The following describes two proteins that form a bound complex.

Sequence of chain B:
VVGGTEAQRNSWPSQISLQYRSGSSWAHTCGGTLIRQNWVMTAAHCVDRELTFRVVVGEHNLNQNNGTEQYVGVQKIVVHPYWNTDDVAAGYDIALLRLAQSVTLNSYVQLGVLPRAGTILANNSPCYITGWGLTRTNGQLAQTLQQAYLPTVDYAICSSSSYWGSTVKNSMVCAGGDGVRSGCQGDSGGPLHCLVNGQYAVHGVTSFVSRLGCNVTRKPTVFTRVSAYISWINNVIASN

Sequence of chain A:
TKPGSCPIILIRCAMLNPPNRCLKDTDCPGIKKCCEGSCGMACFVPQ

Contacts between the two chains:
Residue S210 in chain B is in contact with residue R22 in chain A (closest heavy-atom distance 4.2 Å).
Residue D86 in chain B is in contact with residue S48 in chain A (closest heavy-atom distance 2.8 Å).
Residue D48 in chain B interacts with residue P29 in chain A (closest heavy-atom distance 4.2 Å).
Residue G186 in chain B is in contact with residue M25 in chain A (closest heavy-atom distance 4.0 Å).
Residue S188 in chain B is in contact with residue A24 in chain A (closest heavy-atom distance 3.2 Å).
Residue R211 in chain B interacts with residue I21 in chain A (closest heavy-atom distance 4.2 Å).
Residue V209 in chain B is in contact with residue A24 in chain A (closest heavy-atom distance 4.3 Å).
Residue S207 in chain B is in contact with residue R22 in chain A (closest heavy-atom distance 4.5 Å).
Residue Q185 in chain B is in contact with residue L26 in chain A (closest heavy-atom distance 3.2 Å).
Residue Q185 in chain B contacts residue C23 in chain A (closest heavy-atom distance 3.6 Å).
Residue V209 in chain B interacts with residue I21 in chain A (closest heavy-atom distance 3.4 Å).
Residue R49 in chain B contacts residue P29 in chain A (closest heavy-atom distance 3.6 Å).
Residue F208 in chain B is in contact with residue I21 in chain A (closest heavy-atom distance 3.7 Å).
Residue R211 in chain B is in contact with residue I18 in chain A (closest heavy-atom distance 4.1 Å).
Residue V88 in chain B contacts residue C49 in chain A (closest heavy-atom distance 3.8 Å).
Residue D86 in chain B is in contact with residue F54 in chain A (closest heavy-atom distance 4.1 Å).
Residue T85 in chain B interacts with residue R31 in chain A (closest heavy-atom distance 4.2 Å).
Residue D187 in chain B interacts with residue A24 in chain A (closest heavy-atom distance 3.5 Å).
Residue R211 in chain B interacts with residue R22 in chain A (closest heavy-atom distance 4.1 Å).
Residue L212 in chain B is in contact with residue L20 in chain A (closest heavy-atom distance 3.7 Å).
Residue T167 in chain B interacts with residue I21 in chain A (closest heavy-atom distance 3.6 Å).
Residue R49 in chain B interacts with residue M25 in chain A (closest heavy-atom distance 3.6 Å).
Residue V209 in chain B is in contact with residue R22 in chain A (closest heavy-atom distance 2.8 Å).
Residue F208 in chain B contacts residue R22 in chain A (closest heavy-atom distance 3.2 Å).
Residue R211 in chain B contacts residue E46 in chain A (closest heavy-atom distance 3.7 Å).
Residue H45 in chain B is in contact with residue M25 in chain A (closest heavy-atom distance 3.5 Å).
Residue S210 in chain B interacts with residue L20 in chain A (closest heavy-atom distance 2.9 Å).
Residue L134 in chain B contacts residue L26 in chain A (closest heavy-atom distance 4.0 Å).
Residue R211 in chain B contacts residue L20 in chain A (closest heavy-atom distance 2.9 Å).
Residue D86 in chain B contacts residue R31 in chain A (closest heavy-atom distance 2.0 Å).
Residue W164 in chain B is in contact with residue L20 in chain A (closest heavy-atom distance 3.8 Å).
Residue C184 in chain B contacts residue A24 in chain A (closest heavy-atom distance 3.6 Å).
Residue S188 in chain B contacts residue C23 in chain A (closest heavy-atom distance 4.4 Å).
Residue H45 in chain B is in contact with residue A24 in chain A (closest heavy-atom distance 4.2 Å).
Residue R211 in chain B is in contact with residue I19 in chain A (closest heavy-atom distance 3.2 Å).
Residue L141 in chain B is in contact with residue L26 in chain A (closest heavy-atom distance 3.9 Å).
Residue F208 in chain B contacts residue C23 in chain A (closest heavy-atom distance 4.1 Å).
Residue G186 in chain B contacts residue A24 in chain A (closest heavy-atom distance 2.6 Å).
Residue H45 in chain B is in contact with residue C49 in chain A (closest heavy-atom distance 4.0 Å).
Residue F208 in chain B interacts with residue A24 in chain A (closest heavy-atom distance 4.1 Å).
Residue Q185 in chain B is in contact with residue R22 in chain A (closest heavy-atom distance 3.6 Å).
Residue D87 in chain B contacts residue S48 in chain A (closest heavy-atom distance 4.2 Å).
Residue T206 in chain B contacts residue A24 in chain A (closest heavy-atom distance 4.4 Å).
Residue S207 in chain B is in contact with residue C23 in chain A (closest heavy-atom distance 3.5 Å).
Residue S207 in chain B interacts with residue A24 in chain A (closest heavy-atom distance 3.1 Å).
Residue S188 in chain B interacts with residue M25 in chain A (closest heavy-atom distance 3.6 Å).
Residue C30 in chain B contacts residue M25 in chain A (closest heavy-atom distance 3.8 Å).
Residue G186 in chain B interacts with residue L26 in chain A (closest heavy-atom distance 4.4 Å).
Residue V209 in chain B interacts with residue L20 in chain A (closest heavy-atom distance 4.4 Å).
Residue A89 in chain B interacts with residue I21 in chain A (closest heavy-atom distance 3.4 Å).
Residue V88 in chain B is in contact with residue I21 in chain A (closest heavy-atom distance 3.7 Å).
Residue R49 in chain B contacts residue N27 in chain A (closest heavy-atom distance 4.0 Å).
Residue V88 in chain B is in contact with residue S48 in chain A (closest heavy-atom distance 3.2 Å).
Residue D86 in chain B interacts with residue A52 in chain A (closest heavy-atom distance 3.4 Å).
Residue H45 in chain B contacts residue C23 in chain A (closest heavy-atom distance 3.7 Å).
Residue T29 in chain B is in contact with residue M25 in chain A (closest heavy-atom distance 3.8 Å).
Residue Q185 in chain B contacts residue A24 in chain A (closest heavy-atom distance 3.1 Å).
Residue Q185 in chain B is in contact with residue M25 in chain A (closest heavy-atom distance 3.6 Å).
Residue W164 in chain B contacts residue I21 in chain A (closest heavy-atom distance 3.5 Å).
Residue C46 in chain B is in contact with residue M25 in chain A (closest heavy-atom distance 4.0 Å).